Sequence of protein 1:
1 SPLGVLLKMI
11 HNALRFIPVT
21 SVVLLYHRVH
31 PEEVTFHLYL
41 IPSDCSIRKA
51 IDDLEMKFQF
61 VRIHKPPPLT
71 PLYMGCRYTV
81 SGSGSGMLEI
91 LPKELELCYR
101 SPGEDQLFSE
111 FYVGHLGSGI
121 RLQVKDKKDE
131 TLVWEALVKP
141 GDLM

Sequence of protein 2:
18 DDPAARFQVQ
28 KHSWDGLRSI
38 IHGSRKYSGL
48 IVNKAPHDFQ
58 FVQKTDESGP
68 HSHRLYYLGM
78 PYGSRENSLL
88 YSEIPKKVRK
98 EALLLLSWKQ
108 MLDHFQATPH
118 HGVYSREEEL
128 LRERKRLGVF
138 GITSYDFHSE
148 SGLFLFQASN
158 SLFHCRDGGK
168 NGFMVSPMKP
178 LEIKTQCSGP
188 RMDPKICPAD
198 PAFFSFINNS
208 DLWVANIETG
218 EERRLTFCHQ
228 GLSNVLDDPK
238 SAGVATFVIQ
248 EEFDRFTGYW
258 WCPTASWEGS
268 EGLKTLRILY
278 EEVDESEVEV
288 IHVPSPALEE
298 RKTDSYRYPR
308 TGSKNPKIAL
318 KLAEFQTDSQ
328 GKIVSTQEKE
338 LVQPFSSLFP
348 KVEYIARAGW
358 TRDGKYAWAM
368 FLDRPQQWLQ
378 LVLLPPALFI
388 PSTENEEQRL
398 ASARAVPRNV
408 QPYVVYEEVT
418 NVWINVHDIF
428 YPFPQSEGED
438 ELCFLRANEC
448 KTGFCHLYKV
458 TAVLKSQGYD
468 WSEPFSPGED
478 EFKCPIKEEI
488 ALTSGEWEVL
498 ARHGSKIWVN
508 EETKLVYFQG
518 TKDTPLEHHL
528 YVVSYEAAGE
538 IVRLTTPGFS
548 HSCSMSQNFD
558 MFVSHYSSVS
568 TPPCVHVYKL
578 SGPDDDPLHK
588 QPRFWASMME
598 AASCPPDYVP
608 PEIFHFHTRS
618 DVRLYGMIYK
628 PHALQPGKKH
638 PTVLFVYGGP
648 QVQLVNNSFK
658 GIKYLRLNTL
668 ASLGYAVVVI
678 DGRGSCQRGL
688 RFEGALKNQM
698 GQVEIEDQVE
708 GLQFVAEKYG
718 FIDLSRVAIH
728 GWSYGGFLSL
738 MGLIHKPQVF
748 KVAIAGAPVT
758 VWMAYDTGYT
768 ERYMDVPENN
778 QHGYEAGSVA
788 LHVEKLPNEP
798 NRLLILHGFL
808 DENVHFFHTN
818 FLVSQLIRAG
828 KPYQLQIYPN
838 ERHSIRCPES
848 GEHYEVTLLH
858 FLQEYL

These two protein chains interact to form a complex.

Interface contacts:
Residue E849 in protein 2 contacts residue H11 in protein 1 (closest heavy-atom distance 3.8 Å).
Residue W729 in protein 2 is in contact with residue G4 in protein 1 (closest heavy-atom distance 3.6 Å).
Residue R82 in protein 2 contacts residue P42 in protein 1 (closest heavy-atom distance 3.5 Å).
Residue R82 in protein 2 interacts with residue M74 in protein 1 (closest heavy-atom distance 3.4 Å).
Residue S81 in protein 2 interacts with residue S43 in protein 1 (closest heavy-atom distance 4.0 Å).
Residue L651 in protein 2 is in contact with residue L3 in protein 1 (closest heavy-atom distance 4.0 Å).
Residue R42 in protein 2 interacts with residue M9 in protein 1 (closest heavy-atom distance 3.8 Å).
Residue E852 in protein 2 interacts with residue L6 in protein 1 (closest heavy-atom distance 3.9 Å).
Residue Y851 in protein 2 is in contact with residue L6 in protein 1 (closest heavy-atom distance 2.7 Å).
Residue E852 in protein 2 contacts residue M9 in protein 1 (closest heavy-atom distance 3.8 Å).
Residue H118 in protein 2 contacts residue C98 in protein 1 (closest heavy-atom distance 3.9 Å).
Residue V49 in protein 2 is in contact with residue I10 in protein 1 (closest heavy-atom distance 3.2 Å).
Residue M77 in protein 2 interacts with residue N12 in protein 1 (closest heavy-atom distance 3.8 Å).
Residue R663 in protein 2 contacts residue V5 in protein 1 (closest heavy-atom distance 3.2 Å).
Residue S730 in protein 2 contacts residue S1 in protein 1 (closest heavy-atom distance 3.1 Å).
Residue G46 in protein 2 contacts residue H11 in protein 1 (closest heavy-atom distance 4.0 Å).
Residue R82 in protein 2 contacts residue N12 in protein 1 (closest heavy-atom distance 2.8 Å).
Residue E846 in protein 2 contacts residue K128 in protein 1 (closest heavy-atom distance 2.5 Å).
Residue V649 in protein 2 is in contact with residue L3 in protein 1 (closest heavy-atom distance 3.7 Å).
Residue P845 in protein 2 interacts with residue H11 in protein 1 (closest heavy-atom distance 3.3 Å).
Residue K43 in protein 2 interacts with residue T70 in protein 1 (closest heavy-atom distance 3.8 Å).
Residue G46 in protein 2 interacts with residue I10 in protein 1 (closest heavy-atom distance 4.1 Å).
Residue R82 in protein 2 is in contact with residue A13 in protein 1 (closest heavy-atom distance 3.4 Å).
Residue Y644 in protein 2 contacts residue P2 in protein 1 (closest heavy-atom distance 3.9 Å).
Residue Y766 in protein 2 contacts residue S1 in protein 1 (closest heavy-atom distance 3.9 Å).
Residue Q113 in protein 2 interacts with residue Y99 in protein 1 (closest heavy-atom distance 3.2 Å).
Residue R663 in protein 2 contacts residue L6 in protein 1 (closest heavy-atom distance 3.8 Å).
Residue V649 in protein 2 is in contact with residue P2 in protein 1 (closest heavy-atom distance 3.9 Å).
Residue H118 in protein 2 is in contact with residue G75 in protein 1 (closest heavy-atom distance 3.4 Å).
Residue V811 in protein 2 is in contact with residue S1 in protein 1 (closest heavy-atom distance 3.7 Å).
Residue K660 in protein 2 interacts with residue L7 in protein 1 (closest heavy-atom distance 3.1 Å).
Residue Y762 in protein 2 interacts with residue S1 in protein 1 (closest heavy-atom distance 2.4 Å).
Residue H840 in protein 2 contacts residue G4 in protein 1 (closest heavy-atom distance 3.8 Å).
Residue V136 in protein 2 contacts residue I10 in protein 1 (closest heavy-atom distance 3.8 Å).
Residue R42 in protein 2 interacts with residue H11 in protein 1 (closest heavy-atom distance 3.2 Å).
Residue R35 in protein 2 interacts with residue D129 in protein 1 (closest heavy-atom distance 3.3 Å).
Residue R133 in protein 2 interacts with residue P2 in protein 1 (closest heavy-atom distance 3.3 Å).
Residue E248 in protein 2 interacts with residue P2 in protein 1 (closest heavy-atom distance 3.2 Å).
Residue N810 in protein 2 interacts with residue S1 in protein 1 (closest heavy-atom distance 3.8 Å).
Residue H39 in protein 2 interacts with residue D129 in protein 1 (closest heavy-atom distance 3.2 Å).
Residue R42 in protein 2 interacts with residue Y73 in protein 1 (closest heavy-atom distance 3.0 Å).
Residue S841 in protein 2 interacts with residue V5 in protein 1 (closest heavy-atom distance 3.2 Å).
Residue R82 in protein 2 contacts residue S43 in protein 1 (closest heavy-atom distance 2.6 Å).
Residue Y661 in protein 2 contacts residue L3 in protein 1 (closest heavy-atom distance 3.5 Å).
Residue G848 in protein 2 interacts with residue L6 in protein 1 (closest heavy-atom distance 3.9 Å).
Residue R35 in protein 2 is in contact with residue K128 in protein 1 (closest heavy-atom distance 2.9 Å).
Residue E849 in protein 2 is in contact with residue K128 in protein 1 (closest heavy-atom distance 3.6 Å).
Residue H111 in protein 2 is in contact with residue P102 in protein 1 (closest heavy-atom distance 4.1 Å).
Residue L47 in protein 2 contacts residue R15 in protein 1 (closest heavy-atom distance 3.9 Å).
Residue Y644 in protein 2 interacts with residue S1 in protein 1 (closest heavy-atom distance 2.2 Å).
Residue H117 in protein 2 contacts residue C98 in protein 1 (closest heavy-atom distance 3.7 Å).
Residue S45 in protein 2 interacts with residue I10 in protein 1 (closest heavy-atom distance 4.0 Å).
Residue H111 in protein 2 contacts residue S46 in protein 1 (closest heavy-atom distance 3.7 Å).
Residue P845 in protein 2 interacts with residue M9 in protein 1 (closest heavy-atom distance 3.9 Å).
Residue Y644 in protein 2 interacts with residue L3 in protein 1 (closest heavy-atom distance 3.3 Å).
Residue S45 in protein 2 interacts with residue M9 in protein 1 (closest heavy-atom distance 3.2 Å).
Residue H111 in protein 2 interacts with residue Y99 in protein 1 (closest heavy-atom distance 4.1 Å).
Residue H118 in protein 2 is in contact with residue R77 in protein 1 (closest heavy-atom distance 3.2 Å).
Residue I842 in protein 2 interacts with residue L6 in protein 1 (closest heavy-atom distance 2.4 Å).
Residue G80 in protein 2 interacts with residue S43 in protein 1 (closest heavy-atom distance 3.8 Å).